This data describes a binding interaction between two proteins.

Sequence of protein 1:
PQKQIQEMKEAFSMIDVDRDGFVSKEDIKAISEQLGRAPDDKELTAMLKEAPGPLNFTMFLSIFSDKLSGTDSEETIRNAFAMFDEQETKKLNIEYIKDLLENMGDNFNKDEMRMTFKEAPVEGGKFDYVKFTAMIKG

Residue-level contacts at the interface:
Residue K817 in protein 2 interacts with residue T83 in protein 1 (closest heavy-atom distance 3.4 Å).
Residue Q812 in protein 2 interacts with residue D118 in protein 1 (closest heavy-atom distance 2.5 Å).
Residue R816 in protein 2 interacts with residue E124 in protein 1 (closest heavy-atom distance 2.9 Å).
Residue W824 in protein 2 is in contact with residue I75 in protein 1 (closest heavy-atom distance 3.9 Å).
Residue K832 in protein 2 is in contact with residue R49 in protein 1 (closest heavy-atom distance 3.5 Å).
Residue V810 in protein 2 is in contact with residue A92 in protein 1 (closest heavy-atom distance 3.7 Å).
Residue G807 in protein 2 is in contact with residue A92 in protein 1 (closest heavy-atom distance 3.0 Å).
Residue W818 in protein 2 interacts with residue I148 in protein 1 (closest heavy-atom distance 3.2 Å).
Residue R816 in protein 2 contacts residue N119 in protein 1 (closest heavy-atom distance 3.2 Å).
Residue L821 in protein 2 interacts with residue L80 in protein 1 (closest heavy-atom distance 3.3 Å).
Residue W824 in protein 2 is in contact with residue K79 in protein 1 (closest heavy-atom distance 3.8 Å).
Residue N814 in protein 2 interacts with residue D84 in protein 1 (closest heavy-atom distance 3.1 Å).
Residue I815 in protein 2 contacts residue F144 in protein 1 (closest heavy-atom distance 3.1 Å).
Residue Q812 in protein 2 interacts with residue L113 in protein 1 (closest heavy-atom distance 3.4 Å).
Residue Q804 in protein 2 contacts residue F96 in protein 1 (closest heavy-atom distance 3.5 Å).
Residue W826 in protein 2 is in contact with residue F76 in protein 1 (closest heavy-atom distance 3.9 Å).
Residue L829 in protein 2 interacts with residue I40 in protein 1 (closest heavy-atom distance 4.0 Å).
Residue R822 in protein 2 interacts with residue M127 in protein 1 (closest heavy-atom distance 3.8 Å).
Residue L808 in protein 2 interacts with residue M116 in protein 1 (closest heavy-atom distance 3.2 Å).
Residue K832 in protein 2 interacts with residue S44 in protein 1 (closest heavy-atom distance 3.8 Å).
Residue Q812 in protein 2 is in contact with residue N119 in protein 1 (closest heavy-atom distance 3.8 Å).
Residue Q812 in protein 2 contacts residue M116 in protein 1 (closest heavy-atom distance 3.0 Å).
Residue N814 in protein 2 contacts residue I148 in protein 1 (closest heavy-atom distance 3.1 Å).
Residue Y830 in protein 2 interacts with residue E19 in protein 1 (closest heavy-atom distance 3.5 Å).
Residue Y830 in protein 2 is in contact with residue M20 in protein 1 (closest heavy-atom distance 3.4 Å).
Residue L808 in protein 2 contacts residue G117 in protein 1 (closest heavy-atom distance 3.8 Å).
Residue R816 in protein 2 contacts residue F120 in protein 1 (closest heavy-atom distance 3.0 Å).
Residue V833 in protein 2 contacts residue I27 in protein 1 (closest heavy-atom distance 3.6 Å).
Residue D803 in protein 2 contacts residue M95 in protein 1 (closest heavy-atom distance 2.8 Å).
Residue V833 in protein 2 contacts residue I43 in protein 1 (closest heavy-atom distance 4.0 Å).
Residue L819 in protein 2 contacts residue M127 in protein 1 (closest heavy-atom distance 3.8 Å).
Residue W826 in protein 2 is in contact with residue I40 in protein 1 (closest heavy-atom distance 3.9 Å).
Residue Y830 in protein 2 interacts with residue F76 in protein 1 (closest heavy-atom distance 3.3 Å).
Residue N814 in protein 2 contacts residue I89 in protein 1 (closest heavy-atom distance 2.8 Å).
Residue I815 in protein 2 is in contact with residue I148 in protein 1 (closest heavy-atom distance 3.7 Å).
Residue V810 in protein 2 is in contact with residue I89 in protein 1 (closest heavy-atom distance 3.3 Å).
Residue W818 in protein 2 interacts with residue M147 in protein 1 (closest heavy-atom distance 3.8 Å).
Residue G807 in protein 2 interacts with residue M95 in protein 1 (closest heavy-atom distance 3.6 Å).
Residue I811 in protein 2 contacts residue A92 in protein 1 (closest heavy-atom distance 3.6 Å).
Residue R813 in protein 2 interacts with residue D84 in protein 1 (closest heavy-atom distance 2.4 Å).
Residue V833 in protein 2 interacts with residue M26 in protein 1 (closest heavy-atom distance 3.9 Å).
Residue N814 in protein 2 is in contact with residue T83 in protein 1 (closest heavy-atom distance 4.0 Å).
Residue I815 in protein 2 is in contact with residue T128 in protein 1 (closest heavy-atom distance 4.0 Å).
Residue I815 in protein 2 is in contact with residue F120 in protein 1 (closest heavy-atom distance 3.1 Å).
Residue K817 in protein 2 contacts residue K79 in protein 1 (closest heavy-atom distance 3.6 Å).
Residue I811 in protein 2 contacts residue F93 in protein 1 (closest heavy-atom distance 3.3 Å).
Residue Q804 in protein 2 interacts with residue M95 in protein 1 (closest heavy-atom distance 2.9 Å).
Residue V810 in protein 2 interacts with residue D84 in protein 1 (closest heavy-atom distance 3.6 Å).
Residue L808 in protein 2 contacts residue L112 in protein 1 (closest heavy-atom distance 4.0 Å).
Residue K800 in protein 2 contacts residue M95 in protein 1 (closest heavy-atom distance 4.0 Å).
Residue W826 in protein 2 is in contact with residue E62 in protein 1 (closest heavy-atom distance 3.3 Å).
Residue W824 in protein 2 contacts residue F76 in protein 1 (closest heavy-atom distance 3.9 Å).
Residue Q825 in protein 2 contacts residue M59 in protein 1 (closest heavy-atom distance 3.8 Å).
Residue W824 in protein 2 interacts with residue E62 in protein 1 (closest heavy-atom distance 3.3 Å).
Residue L829 in protein 2 interacts with residue M59 in protein 1 (closest heavy-atom distance 3.4 Å).
Residue Q812 in protein 2 is in contact with residue G117 in protein 1 (closest heavy-atom distance 3.6 Å).
Residue R816 in protein 2 contacts residue D118 in protein 1 (closest heavy-atom distance 2.9 Å).
Residue W826 in protein 2 interacts with residue M59 in protein 1 (closest heavy-atom distance 2.6 Å).
Residue Q825 in protein 2 contacts residue E55 in protein 1 (closest heavy-atom distance 3.2 Å).
Residue Q812 in protein 2 contacts residue F120 in protein 1 (closest heavy-atom distance 3.6 Å).

Sequence of protein 2:
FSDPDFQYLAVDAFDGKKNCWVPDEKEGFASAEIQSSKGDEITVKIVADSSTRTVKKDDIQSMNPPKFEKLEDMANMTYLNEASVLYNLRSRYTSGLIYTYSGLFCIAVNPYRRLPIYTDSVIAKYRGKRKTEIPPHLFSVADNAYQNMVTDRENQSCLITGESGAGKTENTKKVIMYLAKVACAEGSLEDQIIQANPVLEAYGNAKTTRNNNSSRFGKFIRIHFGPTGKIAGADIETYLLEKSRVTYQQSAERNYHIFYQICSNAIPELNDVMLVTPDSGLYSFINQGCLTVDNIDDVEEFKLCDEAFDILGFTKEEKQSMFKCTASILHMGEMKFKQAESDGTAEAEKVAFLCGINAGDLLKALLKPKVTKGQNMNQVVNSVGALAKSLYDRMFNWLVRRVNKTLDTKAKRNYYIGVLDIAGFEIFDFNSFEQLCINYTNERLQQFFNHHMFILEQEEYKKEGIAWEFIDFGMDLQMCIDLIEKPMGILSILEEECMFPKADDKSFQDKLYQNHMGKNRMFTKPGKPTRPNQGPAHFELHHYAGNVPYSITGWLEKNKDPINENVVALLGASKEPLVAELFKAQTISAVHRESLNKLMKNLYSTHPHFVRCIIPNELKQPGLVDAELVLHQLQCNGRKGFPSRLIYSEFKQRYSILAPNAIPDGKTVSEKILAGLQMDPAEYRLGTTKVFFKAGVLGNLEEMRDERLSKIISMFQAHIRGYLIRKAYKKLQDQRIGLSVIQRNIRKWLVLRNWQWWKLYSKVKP